Residue-level contacts at the interface:
Residue Q53 in chain B contacts residue R56 in chain A (closest heavy-atom distance 2.3 Å).
Residue L78 in chain B contacts residue L84 in chain A (closest heavy-atom distance 3.9 Å).
Residue L57 in chain B is in contact with residue L60 in chain A (closest heavy-atom distance 4.4 Å).
Residue L81 in chain B interacts with residue Y88 in chain A (closest heavy-atom distance 4.2 Å).
Residue L57 in chain B contacts residue L63 in chain A (closest heavy-atom distance 4.3 Å).
Residue L81 in chain B contacts residue L84 in chain A (closest heavy-atom distance 3.9 Å).
Residue L50 in chain B interacts with residue R56 in chain A (closest heavy-atom distance 3.8 Å).
Residue M64 in chain B interacts with residue L63 in chain A (closest heavy-atom distance 5.0 Å).
Residue M64 in chain B interacts with residue L70 in chain A (closest heavy-atom distance 3.5 Å).
Residue V60 in chain B interacts with residue L63 in chain A (closest heavy-atom distance 4.6 Å).
Residue M71 in chain B interacts with residue F77 in chain A (closest heavy-atom distance 3.4 Å).
Residue A74 in chain B is in contact with residue F77 in chain A (closest heavy-atom distance 3.7 Å).
Residue I67 in chain B interacts with residue L70 in chain A (closest heavy-atom distance 4.1 Å).
Residue L57 in chain B contacts residue R56 in chain A (closest heavy-atom distance 4.3 Å).
Residue L78 in chain B interacts with residue F77 in chain A (closest heavy-atom distance 4.2 Å).

The following describes two proteins that form a bound complex.

Sequence of chain A:
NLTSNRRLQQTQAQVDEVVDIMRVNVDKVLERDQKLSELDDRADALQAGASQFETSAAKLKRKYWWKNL

Sequence of chain B:
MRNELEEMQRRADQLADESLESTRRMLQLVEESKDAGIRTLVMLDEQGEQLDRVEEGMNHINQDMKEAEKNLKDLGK